Sequence of chain A:
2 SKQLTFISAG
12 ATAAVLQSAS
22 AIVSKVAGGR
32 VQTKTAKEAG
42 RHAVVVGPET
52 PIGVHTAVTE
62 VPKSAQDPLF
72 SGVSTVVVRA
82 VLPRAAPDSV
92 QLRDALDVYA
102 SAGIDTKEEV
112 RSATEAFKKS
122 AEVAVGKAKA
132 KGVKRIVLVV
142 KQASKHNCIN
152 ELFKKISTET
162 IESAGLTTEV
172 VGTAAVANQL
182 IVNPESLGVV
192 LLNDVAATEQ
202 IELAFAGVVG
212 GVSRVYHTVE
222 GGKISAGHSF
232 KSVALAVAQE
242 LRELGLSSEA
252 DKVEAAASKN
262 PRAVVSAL

Sequence of chain B:
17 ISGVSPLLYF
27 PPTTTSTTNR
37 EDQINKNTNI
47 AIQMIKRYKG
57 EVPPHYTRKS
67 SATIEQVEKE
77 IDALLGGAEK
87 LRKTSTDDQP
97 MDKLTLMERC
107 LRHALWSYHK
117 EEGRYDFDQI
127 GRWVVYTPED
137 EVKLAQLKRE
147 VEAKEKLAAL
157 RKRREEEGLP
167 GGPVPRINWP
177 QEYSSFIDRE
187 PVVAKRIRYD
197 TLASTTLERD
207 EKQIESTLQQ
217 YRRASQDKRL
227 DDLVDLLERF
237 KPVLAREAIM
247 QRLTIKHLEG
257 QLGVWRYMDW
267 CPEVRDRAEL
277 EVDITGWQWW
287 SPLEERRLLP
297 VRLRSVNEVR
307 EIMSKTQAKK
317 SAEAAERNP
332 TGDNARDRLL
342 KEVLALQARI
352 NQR

This data describes a binding interaction between two proteins.

Residue-level contacts at the interface:
Residue Q49 in chain B contacts residue Y100 in chain A (closest heavy-atom distance 4.5 Å).
Residue Q49 in chain B is in contact with residue S90 in chain A (closest heavy-atom distance 4.1 Å).
Residue R53 in chain B contacts residue D106 in chain A (closest heavy-atom distance 3.3 Å).
Residue Y54 in chain B is in contact with residue A103 in chain A (closest heavy-atom distance 4.2 Å).
Residue M50 in chain B is in contact with residue I105 in chain A (closest heavy-atom distance 3.8 Å).
Residue M50 in chain B is in contact with residue V91 in chain A (closest heavy-atom distance 5.0 Å).
Residue M50 in chain B interacts with residue Y100 in chain A (closest heavy-atom distance 3.6 Å).
Residue Y54 in chain B interacts with residue G104 in chain A (closest heavy-atom distance 5.0 Å).
Residue I46 in chain B contacts residue D89 in chain A (closest heavy-atom distance 3.6 Å).
Residue N45 in chain B interacts with residue D89 in chain A (closest heavy-atom distance 3.6 Å).
Residue Y54 in chain B contacts residue I105 in chain A (closest heavy-atom distance 3.7 Å).
Residue K42 in chain B interacts with residue D89 in chain A (closest heavy-atom distance 3.9 Å).
Residue R53 in chain B is in contact with residue Y100 in chain A (closest heavy-atom distance 4.1 Å).
Residue M50 in chain B is in contact with residue V99 in chain A (closest heavy-atom distance 4.7 Å).
Residue R53 in chain B interacts with residue I105 in chain A (closest heavy-atom distance 4.4 Å).
Residue M50 in chain B contacts residue A103 in chain A (closest heavy-atom distance 4.8 Å).
Residue I46 in chain B contacts residue V91 in chain A (closest heavy-atom distance 3.6 Å).
Residue Q49 in chain B contacts residue V91 in chain A (closest heavy-atom distance 4.3 Å).